Interface contacts:
Residue E228 in protein 1 is in contact with residue T162 in protein 2 (closest heavy-atom distance 4.5 Å).
Residue E228 in protein 1 is in contact with residue K164 in protein 2 (closest heavy-atom distance 2.6 Å).
Residue L115 in protein 1 is in contact with residue Q124 in protein 2 (closest heavy-atom distance 4.0 Å).
Residue N240 in protein 1 interacts with residue Q193 in protein 2 (closest heavy-atom distance 5.0 Å).

Sequence of protein 2:
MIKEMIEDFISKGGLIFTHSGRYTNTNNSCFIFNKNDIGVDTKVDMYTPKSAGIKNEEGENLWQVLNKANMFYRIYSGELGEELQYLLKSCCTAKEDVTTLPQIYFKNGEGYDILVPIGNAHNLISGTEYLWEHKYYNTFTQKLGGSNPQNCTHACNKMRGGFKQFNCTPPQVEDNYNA

These two protein chains interact to form a complex.

Sequence of protein 1:
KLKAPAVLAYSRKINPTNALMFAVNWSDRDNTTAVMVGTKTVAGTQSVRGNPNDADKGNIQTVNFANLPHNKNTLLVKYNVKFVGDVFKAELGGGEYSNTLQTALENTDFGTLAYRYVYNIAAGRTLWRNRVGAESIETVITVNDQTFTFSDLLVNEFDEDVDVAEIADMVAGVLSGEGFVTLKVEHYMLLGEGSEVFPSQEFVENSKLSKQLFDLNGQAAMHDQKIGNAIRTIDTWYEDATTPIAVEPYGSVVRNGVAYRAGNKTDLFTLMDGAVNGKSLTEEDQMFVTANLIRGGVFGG